Sequence of the first protein:
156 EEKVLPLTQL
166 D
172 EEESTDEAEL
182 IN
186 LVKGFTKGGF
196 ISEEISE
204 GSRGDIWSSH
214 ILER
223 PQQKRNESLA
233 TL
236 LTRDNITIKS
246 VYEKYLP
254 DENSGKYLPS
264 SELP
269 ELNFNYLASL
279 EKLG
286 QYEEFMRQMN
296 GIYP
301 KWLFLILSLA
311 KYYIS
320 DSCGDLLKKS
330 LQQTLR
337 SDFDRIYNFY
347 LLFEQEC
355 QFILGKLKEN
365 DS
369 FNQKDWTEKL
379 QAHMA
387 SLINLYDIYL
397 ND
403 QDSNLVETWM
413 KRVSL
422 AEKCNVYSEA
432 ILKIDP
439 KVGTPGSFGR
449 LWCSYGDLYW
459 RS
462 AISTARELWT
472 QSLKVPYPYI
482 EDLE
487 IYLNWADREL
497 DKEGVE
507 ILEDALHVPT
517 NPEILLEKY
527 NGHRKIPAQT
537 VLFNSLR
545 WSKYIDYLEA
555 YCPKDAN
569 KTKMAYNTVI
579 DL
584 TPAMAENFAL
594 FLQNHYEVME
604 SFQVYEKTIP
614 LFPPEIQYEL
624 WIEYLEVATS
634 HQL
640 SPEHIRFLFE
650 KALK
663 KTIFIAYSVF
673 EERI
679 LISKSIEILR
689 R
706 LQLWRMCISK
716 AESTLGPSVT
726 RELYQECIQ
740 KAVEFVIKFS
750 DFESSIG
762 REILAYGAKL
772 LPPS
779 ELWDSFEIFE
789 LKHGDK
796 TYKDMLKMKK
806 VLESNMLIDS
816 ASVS

Contacts between the two chains:
Residue D493 in the first protein is in contact with residue L332 in the second protein (closest heavy-atom distance 2.9 Å).
Residue A492 in the first protein is in contact with residue L332 in the second protein (closest heavy-atom distance 4.4 Å).
Residue D497 in the first protein contacts residue L332 in the second protein (closest heavy-atom distance 4.6 Å).
Residue R494 in the first protein is in contact with residue L332 in the second protein (closest heavy-atom distance 4.7 Å).
Residue D497 in the first protein contacts residue T333 in the second protein (closest heavy-atom distance 4.8 Å).
Residue L496 in the first protein contacts residue L332 in the second protein (closest heavy-atom distance 3.0 Å).

Sequence of the second protein:
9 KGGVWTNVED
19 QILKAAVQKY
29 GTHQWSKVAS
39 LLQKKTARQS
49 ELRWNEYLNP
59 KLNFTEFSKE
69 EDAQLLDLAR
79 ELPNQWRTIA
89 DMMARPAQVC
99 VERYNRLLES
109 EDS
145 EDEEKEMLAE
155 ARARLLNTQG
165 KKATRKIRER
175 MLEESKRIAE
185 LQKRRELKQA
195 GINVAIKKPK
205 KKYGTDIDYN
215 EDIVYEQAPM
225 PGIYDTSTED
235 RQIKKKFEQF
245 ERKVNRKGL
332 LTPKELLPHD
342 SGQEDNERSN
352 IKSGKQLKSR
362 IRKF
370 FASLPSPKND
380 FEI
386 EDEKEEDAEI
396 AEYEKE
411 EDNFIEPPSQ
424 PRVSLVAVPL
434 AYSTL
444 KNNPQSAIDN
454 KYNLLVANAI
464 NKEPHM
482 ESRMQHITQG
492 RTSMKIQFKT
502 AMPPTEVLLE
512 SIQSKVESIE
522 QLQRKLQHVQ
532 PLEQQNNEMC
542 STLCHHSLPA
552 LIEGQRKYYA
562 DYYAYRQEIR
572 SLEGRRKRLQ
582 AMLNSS

These two protein chains interact to form a complex.